Sequence of the first protein:
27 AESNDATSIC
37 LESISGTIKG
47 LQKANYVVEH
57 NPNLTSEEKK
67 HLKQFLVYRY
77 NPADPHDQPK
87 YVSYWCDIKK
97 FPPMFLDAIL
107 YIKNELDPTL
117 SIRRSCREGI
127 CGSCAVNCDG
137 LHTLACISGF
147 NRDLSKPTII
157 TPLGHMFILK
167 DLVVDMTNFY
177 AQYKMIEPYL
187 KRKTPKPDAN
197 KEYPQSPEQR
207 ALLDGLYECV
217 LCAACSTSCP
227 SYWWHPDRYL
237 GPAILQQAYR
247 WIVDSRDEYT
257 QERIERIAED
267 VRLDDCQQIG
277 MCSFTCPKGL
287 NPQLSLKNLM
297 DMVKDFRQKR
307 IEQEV

Sequence of the second protein:
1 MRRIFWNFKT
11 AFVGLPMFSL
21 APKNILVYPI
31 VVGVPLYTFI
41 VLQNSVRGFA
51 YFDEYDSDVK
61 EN

Residue-level contacts at the interface:
Residue N51 in the first protein is in contact with residue F5 in the second protein (closest heavy-atom distance 3.3 Å).
Residue L47 in the first protein is in contact with residue I4 in the second protein (closest heavy-atom distance 3.9 Å).
Residue A50 in the first protein is in contact with residue F8 in the second protein (closest heavy-atom distance 3.6 Å).
Residue Q84 in the first protein interacts with residue R3 in the second protein (closest heavy-atom distance 3.9 Å).
Residue Q84 in the first protein is in contact with residue M1 in the second protein (closest heavy-atom distance 3.6 Å).
Residue G46 in the first protein contacts residue R3 in the second protein (closest heavy-atom distance 5.0 Å).
Residue T43 in the first protein interacts with residue R2 in the second protein (closest heavy-atom distance 3.5 Å).
Residue N51 in the first protein interacts with residue N7 in the second protein (closest heavy-atom distance 4.6 Å).
Residue Y52 in the first protein is in contact with residue F5 in the second protein (closest heavy-atom distance 4.1 Å).
Residue G42 in the first protein is in contact with residue R2 in the second protein (closest heavy-atom distance 3.6 Å).
Residue N51 in the first protein contacts residue F8 in the second protein (closest heavy-atom distance 4.3 Å).
Residue Y74 in the first protein is in contact with residue F5 in the second protein (closest heavy-atom distance 3.4 Å).
Residue K86 in the first protein interacts with residue F5 in the second protein (closest heavy-atom distance 3.5 Å).
Residue N51 in the first protein interacts with residue I4 in the second protein (closest heavy-atom distance 3.0 Å).
Residue A50 in the first protein contacts residue I4 in the second protein (closest heavy-atom distance 3.2 Å).
Residue L47 in the first protein interacts with residue W6 in the second protein (closest heavy-atom distance 4.3 Å).
Residue P85 in the first protein is in contact with residue R3 in the second protein (closest heavy-atom distance 2.9 Å).
Residue P85 in the first protein is in contact with residue F5 in the second protein (closest heavy-atom distance 3.5 Å).
Residue Y52 in the first protein interacts with residue R3 in the second protein (closest heavy-atom distance 3.3 Å).
Residue L47 in the first protein contacts residue F8 in the second protein (closest heavy-atom distance 4.4 Å).
Residue T43 in the first protein interacts with residue I4 in the second protein (closest heavy-atom distance 4.5 Å).
Residue K49 in the first protein is in contact with residue I4 in the second protein (closest heavy-atom distance 4.8 Å).
Residue K86 in the first protein is in contact with residue R3 in the second protein (closest heavy-atom distance 3.5 Å).
Residue Y87 in the first protein is in contact with residue N7 in the second protein (closest heavy-atom distance 4.9 Å).
Residue G46 in the first protein is in contact with residue R2 in the second protein (closest heavy-atom distance 3.4 Å).
Residue N51 in the first protein interacts with residue W6 in the second protein (closest heavy-atom distance 2.6 Å).
Residue G42 in the first protein is in contact with residue M1 in the second protein (closest heavy-atom distance 5.0 Å).
Residue I155 in the first protein is in contact with residue N7 in the second protein (closest heavy-atom distance 4.2 Å).
Residue G46 in the first protein contacts residue I4 in the second protein (closest heavy-atom distance 4.6 Å).
Residue Y87 in the first protein interacts with residue F5 in the second protein (closest heavy-atom distance 3.4 Å).

These two protein chains interact to form a complex.